This data describes a binding interaction between two proteins.

Sequence of the second protein:
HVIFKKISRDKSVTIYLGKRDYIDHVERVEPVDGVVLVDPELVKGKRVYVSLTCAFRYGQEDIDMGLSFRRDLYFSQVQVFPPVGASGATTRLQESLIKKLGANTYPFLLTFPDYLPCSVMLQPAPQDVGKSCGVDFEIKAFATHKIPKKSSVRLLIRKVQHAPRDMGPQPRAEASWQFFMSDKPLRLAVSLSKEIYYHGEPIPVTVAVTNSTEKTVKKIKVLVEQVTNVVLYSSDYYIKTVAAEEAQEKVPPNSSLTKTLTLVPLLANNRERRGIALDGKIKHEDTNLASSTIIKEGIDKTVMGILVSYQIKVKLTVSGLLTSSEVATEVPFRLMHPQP

Sequence of the first protein:
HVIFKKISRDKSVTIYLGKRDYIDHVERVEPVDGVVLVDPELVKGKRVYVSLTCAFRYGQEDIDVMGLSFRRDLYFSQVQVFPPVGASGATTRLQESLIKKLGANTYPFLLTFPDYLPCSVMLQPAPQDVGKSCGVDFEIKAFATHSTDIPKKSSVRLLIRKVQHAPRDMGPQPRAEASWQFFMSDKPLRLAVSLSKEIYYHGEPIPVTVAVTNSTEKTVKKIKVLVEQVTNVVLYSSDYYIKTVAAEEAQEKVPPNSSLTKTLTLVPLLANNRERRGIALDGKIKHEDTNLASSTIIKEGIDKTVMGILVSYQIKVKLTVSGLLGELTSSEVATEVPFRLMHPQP

Contacts between the two chains:
Residue F206 in the first protein contacts residue F207 in the second protein (closest heavy-atom distance 4.1 Å).
Residue E201 in the first protein contacts residue K340 in the second protein (closest heavy-atom distance 2.9 Å).
Residue A202 in the first protein interacts with residue E356 in the second protein (closest heavy-atom distance 3.6 Å).
Residue Q205 in the first protein is in contact with residue F207 in the second protein (closest heavy-atom distance 3.3 Å).
Residue S203 in the first protein is in contact with residue S355 in the second protein (closest heavy-atom distance 3.4 Å).
Residue Q205 in the first protein is in contact with residue S354 in the second protein (closest heavy-atom distance 4.0 Å).
Residue W204 in the first protein interacts with residue W204 in the second protein (closest heavy-atom distance 4.0 Å).
Residue D210 in the first protein interacts with residue T353 in the second protein (closest heavy-atom distance 3.6 Å).
Residue A358 in the first protein interacts with residue W204 in the second protein (closest heavy-atom distance 3.5 Å).
Residue E201 in the first protein contacts residue V357 in the second protein (closest heavy-atom distance 3.7 Å).
Residue W204 in the first protein is in contact with residue F206 in the second protein (closest heavy-atom distance 3.5 Å).
Residue D193 in the first protein contacts residue P196 in the second protein (closest heavy-atom distance 3.8 Å).
Residue S203 in the first protein interacts with residue E356 in the second protein (closest heavy-atom distance 2.7 Å).
Residue E356 in the first protein interacts with residue F207 in the second protein (closest heavy-atom distance 3.3 Å).
Residue Q197 in the first protein is in contact with residue E360 in the second protein (closest heavy-atom distance 4.7 Å).
Residue P196 in the first protein interacts with residue V361 in the second protein (closest heavy-atom distance 4.0 Å).
Residue A200 in the first protein interacts with residue A358 in the second protein (closest heavy-atom distance 3.5 Å).
Residue S209 in the first protein is in contact with residue L352 in the second protein (closest heavy-atom distance 4.6 Å).
Residue S355 in the first protein interacts with residue F207 in the second protein (closest heavy-atom distance 3.3 Å).
Residue P362 in the first protein is in contact with residue A202 in the second protein (closest heavy-atom distance 4.6 Å).
Residue E360 in the first protein interacts with residue Q205 in the second protein (closest heavy-atom distance 3.0 Å).
Residue R199 in the first protein is in contact with residue T359 in the second protein (closest heavy-atom distance 2.8 Å).
Residue A200 in the first protein is in contact with residue T359 in the second protein (closest heavy-atom distance 4.4 Å).
Residue V361 in the first protein is in contact with residue E201 in the second protein (closest heavy-atom distance 4.5 Å).
Residue P196 in the first protein is in contact with residue P198 in the second protein (closest heavy-atom distance 4.2 Å).
Residue E360 in the first protein is in contact with residue P212 in the second protein (closest heavy-atom distance 4.5 Å).
Residue D210 in the first protein contacts residue L352 in the second protein (closest heavy-atom distance 3.5 Å).
Residue A202 in the first protein is in contact with residue W204 in the second protein (closest heavy-atom distance 3.5 Å).
Residue E324 in the first protein interacts with residue R199 in the second protein (closest heavy-atom distance 2.8 Å).
Residue E201 in the first protein is in contact with residue E356 in the second protein (closest heavy-atom distance 4.5 Å).
Residue V357 in the first protein contacts residue Q205 in the second protein (closest heavy-atom distance 3.6 Å).
Residue R199 in the first protein interacts with residue E360 in the second protein (closest heavy-atom distance 3.0 Å).
Residue E356 in the first protein contacts residue Q205 in the second protein (closest heavy-atom distance 4.6 Å).
Residue E360 in the first protein is in contact with residue A202 in the second protein (closest heavy-atom distance 3.4 Å).
Residue M208 in the first protein interacts with residue L352 in the second protein (closest heavy-atom distance 3.4 Å).
Residue K340 in the first protein contacts residue Q205 in the second protein (closest heavy-atom distance 3.0 Å).
Residue Q205 in the first protein interacts with residue T353 in the second protein (closest heavy-atom distance 3.4 Å).
Residue S209 in the first protein interacts with residue T353 in the second protein (closest heavy-atom distance 4.5 Å).
Residue A200 in the first protein contacts residue W204 in the second protein (closest heavy-atom distance 3.8 Å).
Residue V357 in the first protein contacts residue F206 in the second protein (closest heavy-atom distance 3.9 Å).
Residue Q205 in the first protein interacts with residue S355 in the second protein (closest heavy-atom distance 2.9 Å).
Residue E360 in the first protein interacts with residue E201 in the second protein (closest heavy-atom distance 4.6 Å).
Residue E360 in the first protein is in contact with residue S203 in the second protein (closest heavy-atom distance 2.8 Å).
Residue A202 in the first protein interacts with residue V357 in the second protein (closest heavy-atom distance 3.9 Å).
Residue W204 in the first protein is in contact with residue S355 in the second protein (closest heavy-atom distance 3.5 Å).
Residue E356 in the first protein contacts residue F206 in the second protein (closest heavy-atom distance 3.1 Å).
Residue V357 in the first protein interacts with residue F207 in the second protein (closest heavy-atom distance 3.7 Å).
Residue L348 in the first protein contacts residue M208 in the second protein (closest heavy-atom distance 4.5 Å).
Residue A358 in the first protein interacts with residue S203 in the second protein (closest heavy-atom distance 4.2 Å).
Residue P196 in the first protein is in contact with residue R199 in the second protein (closest heavy-atom distance 3.4 Å).
Residue A200 in the first protein interacts with residue A202 in the second protein (closest heavy-atom distance 3.8 Å).
Residue M194 in the first protein interacts with residue P196 in the second protein (closest heavy-atom distance 3.9 Å).
Residue E201 in the first protein interacts with residue W204 in the second protein (closest heavy-atom distance 4.0 Å).
Residue P196 in the first protein interacts with residue P362 in the second protein (closest heavy-atom distance 3.7 Å).
Residue T359 in the first protein contacts residue S203 in the second protein (closest heavy-atom distance 3.4 Å).
Residue W204 in the first protein is in contact with residue Q205 in the second protein (closest heavy-atom distance 3.8 Å).
Residue P362 in the first protein is in contact with residue E201 in the second protein (closest heavy-atom distance 3.3 Å).
Residue A358 in the first protein interacts with residue Q205 in the second protein (closest heavy-atom distance 3.0 Å).
Residue E201 in the first protein contacts residue A358 in the second protein (closest heavy-atom distance 2.8 Å).
Residue T359 in the first protein is in contact with residue W204 in the second protein (closest heavy-atom distance 3.4 Å).